Residue-level contacts at the interface:
Residue Y205 in the second protein contacts residue V10 in the first protein (closest heavy-atom distance 4.0 Å).
Residue H271 in the second protein is in contact with residue V13 in the first protein (closest heavy-atom distance 3.5 Å).
Residue I266 in the second protein contacts residue V10 in the first protein (closest heavy-atom distance 4.0 Å).
Residue D267 in the second protein contacts residue I9 in the first protein (closest heavy-atom distance 4.8 Å).
Residue A270 in the second protein is in contact with residue V10 in the first protein (closest heavy-atom distance 4.2 Å).
Residue N213 in the second protein is in contact with residue V13 in the first protein (closest heavy-atom distance 3.2 Å).
Residue E274 in the second protein interacts with residue Q14 in the first protein (closest heavy-atom distance 3.4 Å).
Residue R278 in the second protein contacts residue K16 in the first protein (closest heavy-atom distance 3.6 Å).
Residue H271 in the second protein interacts with residue Q14 in the first protein (closest heavy-atom distance 3.7 Å).
Residue L263 in the second protein interacts with residue L6 in the first protein (closest heavy-atom distance 3.8 Å).
Residue L263 in the second protein interacts with residue V10 in the first protein (closest heavy-atom distance 4.0 Å).
Residue D260 in the second protein contacts residue L6 in the first protein (closest heavy-atom distance 5.0 Å).
Residue H271 in the second protein is in contact with residue K16 in the first protein (closest heavy-atom distance 3.3 Å).
Residue D267 in the second protein interacts with residue V10 in the first protein (closest heavy-atom distance 3.6 Å).
Residue A270 in the second protein interacts with residue Q14 in the first protein (closest heavy-atom distance 2.8 Å).
Residue Y205 in the second protein is in contact with residue I9 in the first protein (closest heavy-atom distance 4.6 Å).
Residue F206 in the second protein interacts with residue L6 in the first protein (closest heavy-atom distance 5.0 Å).
Residue L263 in the second protein contacts residue S7 in the first protein (closest heavy-atom distance 5.0 Å).
Residue D267 in the second protein interacts with residue V13 in the first protein (closest heavy-atom distance 3.2 Å).
Residue D217 in the second protein is in contact with residue K16 in the first protein (closest heavy-atom distance 4.0 Å).

These two protein chains interact to form a complex.

Sequence of the first protein:
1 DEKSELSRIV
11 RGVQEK

Sequence of the second protein:
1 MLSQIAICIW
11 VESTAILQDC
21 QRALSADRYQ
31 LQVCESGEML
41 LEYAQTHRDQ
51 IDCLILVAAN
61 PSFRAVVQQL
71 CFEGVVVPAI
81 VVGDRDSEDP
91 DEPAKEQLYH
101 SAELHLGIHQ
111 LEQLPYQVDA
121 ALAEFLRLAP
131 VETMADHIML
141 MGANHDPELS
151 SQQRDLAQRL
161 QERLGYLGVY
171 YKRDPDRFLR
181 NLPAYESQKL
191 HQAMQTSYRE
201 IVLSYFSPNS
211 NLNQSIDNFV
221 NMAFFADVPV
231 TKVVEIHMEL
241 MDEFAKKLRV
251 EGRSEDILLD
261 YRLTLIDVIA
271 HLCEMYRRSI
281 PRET